Sequence of the second protein:
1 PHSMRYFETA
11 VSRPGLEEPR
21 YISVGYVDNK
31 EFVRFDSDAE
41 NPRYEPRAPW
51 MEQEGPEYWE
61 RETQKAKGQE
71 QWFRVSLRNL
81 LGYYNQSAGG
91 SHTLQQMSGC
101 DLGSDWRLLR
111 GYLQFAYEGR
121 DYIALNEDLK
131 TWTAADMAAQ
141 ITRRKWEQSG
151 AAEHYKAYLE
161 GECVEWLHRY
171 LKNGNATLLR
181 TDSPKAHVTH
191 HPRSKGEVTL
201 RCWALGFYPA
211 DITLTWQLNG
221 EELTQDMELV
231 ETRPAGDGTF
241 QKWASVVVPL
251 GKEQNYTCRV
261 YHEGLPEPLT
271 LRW

Sequence of the first protein:
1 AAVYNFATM

Residue-level contacts at the interface:
Residue L94 in the second protein is in contact with residue M9 in the first protein (closest heavy-atom distance 4.2 Å).
Residue W72 in the second protein interacts with residue N5 in the first protein (closest heavy-atom distance 3.3 Å).
Residue S98 in the second protein contacts residue V3 in the first protein (closest heavy-atom distance 2.7 Å).
Residue G68 in the second protein contacts residue Y4 in the first protein (closest heavy-atom distance 3.5 Å).
Residue Q69 in the second protein is in contact with residue N5 in the first protein (closest heavy-atom distance 2.8 Å).
Residue M4 in the second protein is in contact with residue A1 in the first protein (closest heavy-atom distance 4.0 Å).
Residue Y155 in the second protein is in contact with residue V3 in the first protein (closest heavy-atom distance 4.1 Å).
Residue L80 in the second protein interacts with residue M9 in the first protein (closest heavy-atom distance 4.5 Å).
Residue W146 in the second protein contacts residue M9 in the first protein (closest heavy-atom distance 3.5 Å).
Residue Y158 in the second protein is in contact with residue V3 in the first protein (closest heavy-atom distance 3.2 Å).
Residue Y6 in the second protein interacts with residue A1 in the first protein (closest heavy-atom distance 3.2 Å).
Residue Q96 in the second protein is in contact with residue N5 in the first protein (closest heavy-atom distance 2.9 Å).
Residue K65 in the second protein contacts residue A1 in the first protein (closest heavy-atom distance 3.4 Å).
Residue Q69 in the second protein contacts residue Y4 in the first protein (closest heavy-atom distance 3.4 Å).
Residue W72 in the second protein is in contact with residue M9 in the first protein (closest heavy-atom distance 3.4 Å).
Residue K65 in the second protein interacts with residue V3 in the first protein (closest heavy-atom distance 4.3 Å).
Residue E162 in the second protein contacts residue A2 in the first protein (closest heavy-atom distance 4.6 Å).
Residue F115 in the second protein contacts residue M9 in the first protein (closest heavy-atom distance 3.5 Å).
Residue Q64 in the second protein contacts residue Y4 in the first protein (closest heavy-atom distance 4.3 Å).
Residue E162 in the second protein is in contact with residue A1 in the first protein (closest heavy-atom distance 3.5 Å).
Residue E8 in the second protein interacts with residue V3 in the first protein (closest heavy-atom distance 4.8 Å).
Residue Y6 in the second protein interacts with residue A2 in the first protein (closest heavy-atom distance 3.5 Å).
Residue E62 in the second protein interacts with residue A2 in the first protein (closest heavy-atom distance 2.9 Å).
Residue W146 in the second protein interacts with residue A7 in the first protein (closest heavy-atom distance 3.2 Å).
Residue W72 in the second protein interacts with residue T8 in the first protein (closest heavy-atom distance 3.5 Å).
Residue N79 in the second protein is in contact with residue T8 in the first protein (closest heavy-atom distance 3.5 Å).
Residue K65 in the second protein is in contact with residue Y4 in the first protein (closest heavy-atom distance 3.5 Å).
Residue V75 in the second protein interacts with residue T8 in the first protein (closest heavy-atom distance 4.0 Å).
Residue Q96 in the second protein interacts with residue V3 in the first protein (closest heavy-atom distance 4.7 Å).
Residue Y155 in the second protein is in contact with residue N5 in the first protein (closest heavy-atom distance 3.5 Å).
Residue F73 in the second protein is in contact with residue N5 in the first protein (closest heavy-atom distance 3.8 Å).
Residue Y83 in the second protein interacts with residue M9 in the first protein (closest heavy-atom distance 2.8 Å).
Residue N79 in the second protein interacts with residue M9 in the first protein (closest heavy-atom distance 2.9 Å).
Residue S76 in the second protein is in contact with residue M9 in the first protein (closest heavy-atom distance 3.1 Å).
Residue Y58 in the second protein contacts residue A1 in the first protein (closest heavy-atom distance 4.2 Å).
Residue I123 in the second protein interacts with residue M9 in the first protein (closest heavy-atom distance 4.4 Å).
Residue E62 in the second protein contacts residue A1 in the first protein (closest heavy-atom distance 3.2 Å).
Residue K145 in the second protein interacts with residue T8 in the first protein (closest heavy-atom distance 2.6 Å).
Residue W72 in the second protein interacts with residue F6 in the first protein (closest heavy-atom distance 2.8 Å).
Residue Y155 in the second protein interacts with residue Y4 in the first protein (closest heavy-atom distance 4.3 Å).
Residue Y155 in the second protein interacts with residue F6 in the first protein (closest heavy-atom distance 3.0 Å).
Residue F115 in the second protein contacts residue N5 in the first protein (closest heavy-atom distance 4.0 Å).
Residue S149 in the second protein is in contact with residue A7 in the first protein (closest heavy-atom distance 3.6 Å).
Residue Y155 in the second protein is in contact with residue A7 in the first protein (closest heavy-atom distance 4.1 Å).
Residue W166 in the second protein contacts residue A1 in the first protein (closest heavy-atom distance 3.6 Å).
Residue Y158 in the second protein is in contact with residue A1 in the first protein (closest heavy-atom distance 2.7 Å).
Residue L113 in the second protein is in contact with residue V3 in the first protein (closest heavy-atom distance 4.7 Å).
Residue Y122 in the second protein is in contact with residue M9 in the first protein (closest heavy-atom distance 3.6 Å).
Residue W146 in the second protein is in contact with residue T8 in the first protein (closest heavy-atom distance 2.8 Å).
Residue H154 in the second protein is in contact with residue F6 in the first protein (closest heavy-atom distance 3.0 Å).
Residue W72 in the second protein interacts with residue A7 in the first protein (closest heavy-atom distance 3.2 Å).
Residue A151 in the second protein contacts residue F6 in the first protein (closest heavy-atom distance 4.3 Å).
Residue Y170 in the second protein is in contact with residue A1 in the first protein (closest heavy-atom distance 2.7 Å).
Residue K145 in the second protein is in contact with residue M9 in the first protein (closest heavy-atom distance 2.6 Å).
Residue S76 in the second protein is in contact with residue T8 in the first protein (closest heavy-atom distance 3.7 Å).
Residue Y158 in the second protein interacts with residue A2 in the first protein (closest heavy-atom distance 3.8 Å).
Residue Y44 in the second protein is in contact with residue A2 in the first protein (closest heavy-atom distance 3.8 Å).
Residue T142 in the second protein is in contact with residue M9 in the first protein (closest heavy-atom distance 2.9 Å).
Residue Q69 in the second protein contacts residue V3 in the first protein (closest heavy-atom distance 3.9 Å).
Residue K65 in the second protein interacts with residue A2 in the first protein (closest heavy-atom distance 2.8 Å).

The following describes two proteins that form a bound complex.